Sequence of protein 1:
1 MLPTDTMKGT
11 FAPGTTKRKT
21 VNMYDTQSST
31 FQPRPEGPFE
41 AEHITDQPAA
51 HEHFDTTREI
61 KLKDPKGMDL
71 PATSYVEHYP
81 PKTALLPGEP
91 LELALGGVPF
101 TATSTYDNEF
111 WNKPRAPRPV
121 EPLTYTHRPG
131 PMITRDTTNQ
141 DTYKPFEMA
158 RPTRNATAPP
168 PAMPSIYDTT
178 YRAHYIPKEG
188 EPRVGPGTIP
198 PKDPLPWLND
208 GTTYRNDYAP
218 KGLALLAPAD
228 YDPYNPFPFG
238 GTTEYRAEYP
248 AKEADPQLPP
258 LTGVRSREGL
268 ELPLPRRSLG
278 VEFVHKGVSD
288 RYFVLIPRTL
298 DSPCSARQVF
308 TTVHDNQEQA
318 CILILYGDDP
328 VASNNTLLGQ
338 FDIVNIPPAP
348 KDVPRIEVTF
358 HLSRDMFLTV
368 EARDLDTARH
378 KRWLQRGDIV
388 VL

Contacts between the two chains:
Residue L123 in protein 1 contacts residue A250 in protein 2 (closest heavy-atom distance 3.5 Å).
Residue M68 in protein 1 contacts residue A355 in protein 2 (closest heavy-atom distance 4.2 Å).
Residue K66 in protein 1 contacts residue E357 in protein 2 (closest heavy-atom distance 3.0 Å).
Residue Y125 in protein 1 interacts with residue S240 in protein 2 (closest heavy-atom distance 4.2 Å).
Residue R118 in protein 1 interacts with residue E270 in protein 2 (closest heavy-atom distance 2.9 Å).
Residue P131 in protein 1 interacts with residue A235 in protein 2 (closest heavy-atom distance 3.8 Å).
Residue L93 in protein 1 interacts with residue Q313 in protein 2 (closest heavy-atom distance 3.9 Å).
Residue I133 in protein 1 is in contact with residue A231 in protein 2 (closest heavy-atom distance 3.6 Å).
Residue P119 in protein 1 is in contact with residue T269 in protein 2 (closest heavy-atom distance 4.8 Å).
Residue M7 in protein 1 contacts residue T364 in protein 2 (closest heavy-atom distance 4.6 Å).
Residue P65 in protein 1 is in contact with residue E357 in protein 2 (closest heavy-atom distance 2.4 Å).
Residue I133 in protein 1 contacts residue A235 in protein 2 (closest heavy-atom distance 4.6 Å).
Residue V120 in protein 1 is in contact with residue E270 in protein 2 (closest heavy-atom distance 3.2 Å).
Residue L123 in protein 1 contacts residue S254 in protein 2 (closest heavy-atom distance 4.8 Å).
Residue P122 in protein 1 is in contact with residue Y256 in protein 2 (closest heavy-atom distance 3.5 Å).
Residue P119 in protein 1 is in contact with residue E270 in protein 2 (closest heavy-atom distance 3.3 Å).
Residue E121 in protein 1 interacts with residue A255 in protein 2 (closest heavy-atom distance 4.9 Å).
Residue V120 in protein 1 is in contact with residue Y256 in protein 2 (closest heavy-atom distance 3.7 Å).
Residue G67 in protein 1 interacts with residue E357 in protein 2 (closest heavy-atom distance 2.4 Å).
Residue P3 in protein 1 interacts with residue F362 in protein 2 (closest heavy-atom distance 4.4 Å).
Residue P119 in protein 1 contacts residue A273 in protein 2 (closest heavy-atom distance 3.9 Å).
Residue M1 in protein 1 is in contact with residue F359 in protein 2 (closest heavy-atom distance 4.4 Å).
Residue L2 in protein 1 interacts with residue T360 in protein 2 (closest heavy-atom distance 4.6 Å).
Residue K63 in protein 1 is in contact with residue E357 in protein 2 (closest heavy-atom distance 4.2 Å).
Residue P3 in protein 1 interacts with residue T364 in protein 2 (closest heavy-atom distance 3.9 Å).
Residue P122 in protein 1 interacts with residue A255 in protein 2 (closest heavy-atom distance 3.2 Å).
Residue T124 in protein 1 is in contact with residue N247 in protein 2 (closest heavy-atom distance 4.8 Å).
Residue M68 in protein 1 interacts with residue K353 in protein 2 (closest heavy-atom distance 3.4 Å).
Residue L91 in protein 1 interacts with residue R316 in protein 2 (closest heavy-atom distance 4.1 Å).
Residue L91 in protein 1 contacts residue V317 in protein 2 (closest heavy-atom distance 4.2 Å).
Residue T124 in protein 1 is in contact with residue A250 in protein 2 (closest heavy-atom distance 4.2 Å).
Residue T134 in protein 1 contacts residue A228 in protein 2 (closest heavy-atom distance 4.4 Å).
Residue E77 in protein 1 interacts with residue H345 in protein 2 (closest heavy-atom distance 4.4 Å).
Residue Y125 in protein 1 is in contact with residue D245 in protein 2 (closest heavy-atom distance 4.2 Å).
Residue E89 in protein 1 interacts with residue R327 in protein 2 (closest heavy-atom distance 4.3 Å).
Residue T6 in protein 1 is in contact with residue T360 in protein 2 (closest heavy-atom distance 4.2 Å).
Residue L123 in protein 1 interacts with residue N247 in protein 2 (closest heavy-atom distance 3.7 Å).
Residue A94 in protein 1 is in contact with residue Q313 in protein 2 (closest heavy-atom distance 4.1 Å).
Residue M1 in protein 1 contacts residue P356 in protein 2 (closest heavy-atom distance 3.6 Å).
Residue V98 in protein 1 interacts with residue I306 in protein 2 (closest heavy-atom distance 4.7 Å).
Residue M1 in protein 1 interacts with residue T360 in protein 2 (closest heavy-atom distance 3.5 Å).
Residue Y125 in protein 1 contacts residue N247 in protein 2 (closest heavy-atom distance 3.2 Å).
Residue L123 in protein 1 is in contact with residue S251 in protein 2 (closest heavy-atom distance 4.8 Å).
Residue Y125 in protein 1 is in contact with residue M248 in protein 2 (closest heavy-atom distance 3.8 Å).
Residue P3 in protein 1 is in contact with residue T360 in protein 2 (closest heavy-atom distance 3.7 Å).
Residue L123 in protein 1 interacts with residue P246 in protein 2 (closest heavy-atom distance 4.1 Å).
Residue E89 in protein 1 is in contact with residue F320 in protein 2 (closest heavy-atom distance 3.9 Å).
Residue L91 in protein 1 contacts residue F320 in protein 2 (closest heavy-atom distance 3.8 Å).
Residue D64 in protein 1 contacts residue E357 in protein 2 (closest heavy-atom distance 3.8 Å).
Residue I133 in protein 1 is in contact with residue E232 in protein 2 (closest heavy-atom distance 3.4 Å).
Residue L123 in protein 1 contacts residue A255 in protein 2 (closest heavy-atom distance 3.3 Å).
Residue I133 in protein 1 contacts residue A228 in protein 2 (closest heavy-atom distance 3.9 Å).
Residue G88 in protein 1 interacts with residue R327 in protein 2 (closest heavy-atom distance 4.2 Å).
Residue Y125 in protein 1 is in contact with residue A250 in protein 2 (closest heavy-atom distance 4.3 Å).
Residue L85 in protein 1 contacts residue I331 in protein 2 (closest heavy-atom distance 3.6 Å).
Residue E121 in protein 1 contacts residue Y256 in protein 2 (closest heavy-atom distance 4.8 Å).
Residue P90 in protein 1 contacts residue F320 in protein 2 (closest heavy-atom distance 4.7 Å).
Residue P3 in protein 1 is in contact with residue G363 in protein 2 (closest heavy-atom distance 3.2 Å).
Residue G67 in protein 1 is in contact with residue A355 in protein 2 (closest heavy-atom distance 4.2 Å).
Residue R128 in protein 1 interacts with residue T238 in protein 2 (closest heavy-atom distance 3.6 Å).

Sequence of protein 2:
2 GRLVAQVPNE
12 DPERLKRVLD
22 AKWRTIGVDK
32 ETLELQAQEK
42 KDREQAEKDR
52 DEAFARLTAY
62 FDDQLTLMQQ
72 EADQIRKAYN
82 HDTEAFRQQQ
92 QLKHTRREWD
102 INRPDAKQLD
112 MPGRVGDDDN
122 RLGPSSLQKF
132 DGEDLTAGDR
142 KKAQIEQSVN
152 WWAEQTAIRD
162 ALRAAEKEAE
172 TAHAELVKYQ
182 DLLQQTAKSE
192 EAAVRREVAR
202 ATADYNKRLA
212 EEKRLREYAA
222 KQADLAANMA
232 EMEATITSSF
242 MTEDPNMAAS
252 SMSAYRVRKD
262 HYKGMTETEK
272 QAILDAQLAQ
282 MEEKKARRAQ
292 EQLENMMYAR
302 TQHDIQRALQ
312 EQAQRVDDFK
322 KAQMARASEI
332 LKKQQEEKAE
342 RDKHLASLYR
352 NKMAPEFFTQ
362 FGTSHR

The following describes two proteins that form a bound complex.